Sequence of protein 2:
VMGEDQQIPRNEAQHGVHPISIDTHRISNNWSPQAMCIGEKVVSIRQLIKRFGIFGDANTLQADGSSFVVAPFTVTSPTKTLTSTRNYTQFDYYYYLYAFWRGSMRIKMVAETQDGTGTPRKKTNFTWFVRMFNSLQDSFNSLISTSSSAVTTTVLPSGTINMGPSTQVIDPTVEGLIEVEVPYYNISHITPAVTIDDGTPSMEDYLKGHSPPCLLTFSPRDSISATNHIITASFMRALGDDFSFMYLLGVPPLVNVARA

This data describes a binding interaction between two proteins.

Sequence of protein 1:
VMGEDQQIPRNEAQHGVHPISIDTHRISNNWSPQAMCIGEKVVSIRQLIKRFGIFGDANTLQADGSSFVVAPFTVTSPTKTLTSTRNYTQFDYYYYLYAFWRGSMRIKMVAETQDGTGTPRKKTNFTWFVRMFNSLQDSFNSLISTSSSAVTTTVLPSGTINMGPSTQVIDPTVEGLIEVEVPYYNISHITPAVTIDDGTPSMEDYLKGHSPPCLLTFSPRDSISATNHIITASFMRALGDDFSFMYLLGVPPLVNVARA

Contacts between the two chains:
Residue G164 in protein 1 interacts with residue Y88 in protein 2 (closest heavy-atom distance 3.3 Å).
Residue F129 in protein 1 interacts with residue S234 in protein 2 (closest heavy-atom distance 4.2 Å).
Residue D138 in protein 1 is in contact with residue N256 in protein 2 (closest heavy-atom distance 3.0 Å).
Residue V169 in protein 1 contacts residue V110 in protein 2 (closest heavy-atom distance 4.3 Å).
Residue P157 in protein 1 is in contact with residue A260 in protein 2 (closest heavy-atom distance 3.2 Å).
Residue R221 in protein 1 is in contact with residue E112 in protein 2 (closest heavy-atom distance 2.7 Å).
Residue F129 in protein 1 contacts residue M236 in protein 2 (closest heavy-atom distance 3.3 Å).
Residue R102 in protein 1 interacts with residue M36 in protein 2 (closest heavy-atom distance 2.9 Å).
Residue V169 in protein 1 interacts with residue L177 in protein 2 (closest heavy-atom distance 4.1 Å).
Residue I161 in protein 1 is in contact with residue N87 in protein 2 (closest heavy-atom distance 4.2 Å).
Residue D222 in protein 1 is in contact with residue R121 in protein 2 (closest heavy-atom distance 3.0 Å).
Residue Y185 in protein 1 is in contact with residue I38 in protein 2 (closest heavy-atom distance 3.6 Å).
Residue V174 in protein 1 contacts residue V174 in protein 2 (closest heavy-atom distance 4.0 Å).
Residue S223 in protein 1 contacts residue T119 in protein 2 (closest heavy-atom distance 3.7 Å).
Residue T173 in protein 1 is in contact with residue K123 in protein 2 (closest heavy-atom distance 3.1 Å).
Residue Y185 in protein 1 interacts with residue C37 in protein 2 (closest heavy-atom distance 3.7 Å).
Residue N162 in protein 1 interacts with residue T85 in protein 2 (closest heavy-atom distance 3.6 Å).
Residue N162 in protein 1 contacts residue R86 in protein 2 (closest heavy-atom distance 2.9 Å).
Residue D171 in protein 1 contacts residue K123 in protein 2 (closest heavy-atom distance 3.6 Å).
Residue H189 in protein 1 interacts with residue C37 in protein 2 (closest heavy-atom distance 3.3 Å).
Residue D138 in protein 1 contacts residue R259 in protein 2 (closest heavy-atom distance 3.3 Å).
Residue I161 in protein 1 interacts with residue I54 in protein 2 (closest heavy-atom distance 4.2 Å).
Residue V169 in protein 1 is in contact with residue M236 in protein 2 (closest heavy-atom distance 2.7 Å).
Residue N162 in protein 1 contacts residue V257 in protein 2 (closest heavy-atom distance 4.3 Å).
Residue Y185 in protein 1 is in contact with residue E40 in protein 2 (closest heavy-atom distance 2.6 Å).
Residue G159 in protein 1 contacts residue R259 in protein 2 (closest heavy-atom distance 2.8 Å).
Residue S158 in protein 1 contacts residue R259 in protein 2 (closest heavy-atom distance 3.5 Å).
Residue N125 in protein 1 is in contact with residue K122 in protein 2 (closest heavy-atom distance 3.9 Å).
Residue S223 in protein 1 is in contact with residue G118 in protein 2 (closest heavy-atom distance 4.0 Å).
Residue N125 in protein 1 contacts residue K123 in protein 2 (closest heavy-atom distance 3.1 Å).
Residue M163 in protein 1 is in contact with residue V257 in protein 2 (closest heavy-atom distance 3.6 Å).
Residue R221 in protein 1 interacts with residue R121 in protein 2 (closest heavy-atom distance 3.5 Å).
Residue D222 in protein 1 interacts with residue P120 in protein 2 (closest heavy-atom distance 3.8 Å).
Residue S158 in protein 1 is in contact with residue A258 in protein 2 (closest heavy-atom distance 3.3 Å).
Residue S166 in protein 1 interacts with residue R51 in protein 2 (closest heavy-atom distance 3.6 Å).
Residue R221 in protein 1 interacts with residue S234 in protein 2 (closest heavy-atom distance 3.6 Å).
Residue F129 in protein 1 interacts with residue I54 in protein 2 (closest heavy-atom distance 4.2 Å).
Residue P165 in protein 1 contacts residue R51 in protein 2 (closest heavy-atom distance 4.3 Å).
Residue H229 in protein 1 interacts with residue P120 in protein 2 (closest heavy-atom distance 3.9 Å).
Residue T127 in protein 1 interacts with residue V110 in protein 2 (closest heavy-atom distance 3.1 Å).
Residue R131 in protein 1 is in contact with residue I54 in protein 2 (closest heavy-atom distance 3.0 Å).
Residue G164 in protein 1 interacts with residue Q90 in protein 2 (closest heavy-atom distance 4.3 Å).
Residue G159 in protein 1 contacts residue A258 in protein 2 (closest heavy-atom distance 3.8 Å).
Residue R221 in protein 1 contacts residue T232 in protein 2 (closest heavy-atom distance 3.6 Å).
Residue R221 in protein 1 is in contact with residue A233 in protein 2 (closest heavy-atom distance 3.8 Å).
Residue N186 in protein 1 contacts residue I38 in protein 2 (closest heavy-atom distance 3.4 Å).
Residue N162 in protein 1 contacts residue N87 in protein 2 (closest heavy-atom distance 3.2 Å).
Residue H189 in protein 1 interacts with residue M36 in protein 2 (closest heavy-atom distance 3.5 Å).
Residue S223 in protein 1 interacts with residue R121 in protein 2 (closest heavy-atom distance 3.1 Å).
Residue F126 in protein 1 contacts residue R121 in protein 2 (closest heavy-atom distance 4.2 Å).
Residue S158 in protein 1 is in contact with residue A260 in protein 2 (closest heavy-atom distance 2.5 Å).
Residue Y184 in protein 1 is in contact with residue C37 in protein 2 (closest heavy-atom distance 3.4 Å).
Residue S188 in protein 1 interacts with residue C37 in protein 2 (closest heavy-atom distance 3.0 Å).
Residue N162 in protein 1 contacts residue Y88 in protein 2 (closest heavy-atom distance 2.7 Å).
Residue D171 in protein 1 interacts with residue G176 in protein 2 (closest heavy-atom distance 3.4 Å).
Residue G159 in protein 1 is in contact with residue V257 in protein 2 (closest heavy-atom distance 4.3 Å).
Residue N186 in protein 1 contacts residue C37 in protein 2 (closest heavy-atom distance 3.1 Å).
Residue S223 in protein 1 interacts with residue Q114 in protein 2 (closest heavy-atom distance 3.5 Å).
Residue M163 in protein 1 interacts with residue Y88 in protein 2 (closest heavy-atom distance 3.5 Å).
Residue S139 in protein 1 is in contact with residue R259 in protein 2 (closest heavy-atom distance 3.4 Å).